Sequence of chain A:
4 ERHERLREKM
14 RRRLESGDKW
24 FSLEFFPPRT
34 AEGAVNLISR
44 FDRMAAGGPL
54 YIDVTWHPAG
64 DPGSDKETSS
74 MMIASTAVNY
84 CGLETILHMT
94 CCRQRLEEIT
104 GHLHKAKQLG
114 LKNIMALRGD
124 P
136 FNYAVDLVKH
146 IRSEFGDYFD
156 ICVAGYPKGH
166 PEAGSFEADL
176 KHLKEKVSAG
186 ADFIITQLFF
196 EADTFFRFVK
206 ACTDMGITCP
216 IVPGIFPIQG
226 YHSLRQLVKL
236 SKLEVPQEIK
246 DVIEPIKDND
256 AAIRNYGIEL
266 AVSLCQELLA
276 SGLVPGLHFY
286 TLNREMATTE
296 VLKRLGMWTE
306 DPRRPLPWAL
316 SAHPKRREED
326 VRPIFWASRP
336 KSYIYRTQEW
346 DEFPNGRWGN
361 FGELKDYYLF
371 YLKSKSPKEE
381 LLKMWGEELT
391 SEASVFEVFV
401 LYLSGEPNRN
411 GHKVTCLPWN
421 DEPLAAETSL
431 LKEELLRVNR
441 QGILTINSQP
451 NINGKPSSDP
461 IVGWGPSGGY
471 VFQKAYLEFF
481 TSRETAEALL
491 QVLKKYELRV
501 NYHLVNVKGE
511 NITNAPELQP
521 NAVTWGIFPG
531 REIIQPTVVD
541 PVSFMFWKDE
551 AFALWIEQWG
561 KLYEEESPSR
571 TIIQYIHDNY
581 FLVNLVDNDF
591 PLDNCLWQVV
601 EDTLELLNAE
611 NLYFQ

Interface contacts:
Residue Q535 in chain A interacts with residue E532 in chain B (closest heavy-atom distance 2.5 Å).
Residue Q519 in chain A contacts residue R531 in chain B (closest heavy-atom distance 3.4 Å).
Residue N350 in chain A contacts residue R352 in chain B (closest heavy-atom distance 2.5 Å).
Residue R352 in chain A is in contact with residue I533 in chain B (closest heavy-atom distance 2.9 Å).
Residue P520 in chain A contacts residue R531 in chain B (closest heavy-atom distance 3.5 Å).
Residue G530 in chain A contacts residue N588 in chain B (closest heavy-atom distance 3.2 Å).
Residue P516 in chain A interacts with residue G530 in chain B (closest heavy-atom distance 3.5 Å).
Residue Y470 in chain A contacts residue F590 in chain B (closest heavy-atom distance 3.6 Å).
Residue E532 in chain A is in contact with residue Q535 in chain B (closest heavy-atom distance 2.5 Å).
Residue G530 in chain A contacts residue N521 in chain B (closest heavy-atom distance 3.5 Å).
Residue D325 in chain A contacts residue R352 in chain B (closest heavy-atom distance 2.8 Å).
Residue G530 in chain A interacts with residue N501 in chain B (closest heavy-atom distance 3.1 Å).
Residue E532 in chain A contacts residue R352 in chain B (closest heavy-atom distance 3.1 Å).
Residue I533 in chain A is in contact with residue R352 in chain B (closest heavy-atom distance 2.9 Å).
Residue G530 in chain A contacts residue P516 in chain B (closest heavy-atom distance 3.6 Å).
Residue N521 in chain A interacts with residue G530 in chain B (closest heavy-atom distance 3.4 Å).
Residue R531 in chain A interacts with residue Q519 in chain B (closest heavy-atom distance 2.9 Å).
Residue R531 in chain A interacts with residue P520 in chain B (closest heavy-atom distance 3.6 Å).
Residue F528 in chain A interacts with residue K474 in chain B (closest heavy-atom distance 3.5 Å).
Residue W525 in chain A is in contact with residue I533 in chain B (closest heavy-atom distance 3.3 Å).
Residue K474 in chain A interacts with residue F528 in chain B (closest heavy-atom distance 3.7 Å).
Residue G351 in chain A is in contact with residue R352 in chain B (closest heavy-atom distance 3.1 Å).
Residue N355 in chain A is in contact with residue N350 in chain B (closest heavy-atom distance 3.3 Å).
Residue R352 in chain A interacts with residue E532 in chain B (closest heavy-atom distance 3.2 Å).
Residue G354 in chain A contacts residue E532 in chain B (closest heavy-atom distance 3.0 Å).
Residue N521 in chain A interacts with residue R531 in chain B (closest heavy-atom distance 3.1 Å).
Residue R531 in chain A is in contact with residue A522 in chain B (closest heavy-atom distance 3.0 Å).
Residue N588 in chain A contacts residue G530 in chain B (closest heavy-atom distance 3.2 Å).
Residue R531 in chain A contacts residue N521 in chain B (closest heavy-atom distance 3.1 Å).
Residue W353 in chain A contacts residue E532 in chain B (closest heavy-atom distance 3.0 Å).
Residue I527 in chain A interacts with residue K474 in chain B (closest heavy-atom distance 3.8 Å).
Residue A522 in chain A is in contact with residue R531 in chain B (closest heavy-atom distance 2.9 Å).
Residue P520 in chain A interacts with residue E532 in chain B (closest heavy-atom distance 3.3 Å).
Residue E532 in chain A contacts residue P520 in chain B (closest heavy-atom distance 2.8 Å).
Residue I527 in chain A contacts residue F590 in chain B (closest heavy-atom distance 3.8 Å).
Residue R352 in chain A is in contact with residue D325 in chain B (closest heavy-atom distance 2.8 Å).
Residue Q535 in chain A contacts residue I533 in chain B (closest heavy-atom distance 3.1 Å).
Residue Y470 in chain A is in contact with residue P591 in chain B (closest heavy-atom distance 3.9 Å).
Residue K474 in chain A contacts residue I527 in chain B (closest heavy-atom distance 3.8 Å).
Residue Y470 in chain A is in contact with residue D589 in chain B (closest heavy-atom distance 2.4 Å).
Residue W525 in chain A is in contact with residue I527 in chain B (closest heavy-atom distance 3.6 Å).
Residue F590 in chain A is in contact with residue I527 in chain B (closest heavy-atom distance 3.9 Å).
Residue I527 in chain A contacts residue W525 in chain B (closest heavy-atom distance 3.6 Å).
Residue N501 in chain A is in contact with residue G530 in chain B (closest heavy-atom distance 3.0 Å).
Residue P591 in chain A is in contact with residue Y470 in chain B (closest heavy-atom distance 3.7 Å).
Residue E532 in chain A is in contact with residue G354 in chain B (closest heavy-atom distance 2.7 Å).
Residue G530 in chain A interacts with residue Q519 in chain B (closest heavy-atom distance 3.9 Å).
Residue I533 in chain A interacts with residue W525 in chain B (closest heavy-atom distance 3.4 Å).
Residue P520 in chain A interacts with residue G530 in chain B (closest heavy-atom distance 3.6 Å).
Residue R352 in chain A is in contact with residue G351 in chain B (closest heavy-atom distance 3.3 Å).
Residue G530 in chain A is in contact with residue P520 in chain B (closest heavy-atom distance 3.6 Å).
Residue R352 in chain A interacts with residue N350 in chain B (closest heavy-atom distance 2.4 Å).
Residue P529 in chain A interacts with residue N588 in chain B (closest heavy-atom distance 3.5 Å).
Residue E532 in chain A is in contact with residue W353 in chain B (closest heavy-atom distance 2.8 Å).
Residue Q519 in chain A is in contact with residue E532 in chain B (closest heavy-atom distance 3.4 Å).
Residue D589 in chain A is in contact with residue Y470 in chain B (closest heavy-atom distance 3.0 Å).
Residue I533 in chain A is in contact with residue Q535 in chain B (closest heavy-atom distance 3.2 Å).
Residue N350 in chain A contacts residue N355 in chain B (closest heavy-atom distance 3.1 Å).
Residue F590 in chain A interacts with residue Y470 in chain B (closest heavy-atom distance 3.6 Å).
Residue N588 in chain A contacts residue P529 in chain B (closest heavy-atom distance 3.6 Å).

Sequence of chain B:
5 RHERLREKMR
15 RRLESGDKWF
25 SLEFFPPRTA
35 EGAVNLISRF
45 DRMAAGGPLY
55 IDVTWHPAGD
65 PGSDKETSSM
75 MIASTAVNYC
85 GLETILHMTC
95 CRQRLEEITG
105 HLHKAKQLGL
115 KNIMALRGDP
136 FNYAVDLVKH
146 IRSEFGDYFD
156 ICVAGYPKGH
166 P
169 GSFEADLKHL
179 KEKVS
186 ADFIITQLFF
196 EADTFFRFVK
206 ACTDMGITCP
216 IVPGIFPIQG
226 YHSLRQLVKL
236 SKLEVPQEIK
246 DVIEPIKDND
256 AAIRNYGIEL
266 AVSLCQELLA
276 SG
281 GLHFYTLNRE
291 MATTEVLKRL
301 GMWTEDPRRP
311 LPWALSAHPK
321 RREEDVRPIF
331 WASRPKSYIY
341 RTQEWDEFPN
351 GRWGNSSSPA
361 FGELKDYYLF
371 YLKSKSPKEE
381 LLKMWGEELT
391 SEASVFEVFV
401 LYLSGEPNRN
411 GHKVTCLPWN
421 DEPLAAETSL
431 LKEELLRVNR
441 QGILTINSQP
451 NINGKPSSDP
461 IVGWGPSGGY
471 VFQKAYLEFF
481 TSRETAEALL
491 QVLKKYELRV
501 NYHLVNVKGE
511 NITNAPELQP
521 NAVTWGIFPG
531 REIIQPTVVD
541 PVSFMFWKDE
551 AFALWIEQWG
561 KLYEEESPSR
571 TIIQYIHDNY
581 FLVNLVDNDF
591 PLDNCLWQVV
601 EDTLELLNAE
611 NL

The following describes two proteins that form a bound complex.